Sequence of protein 1:
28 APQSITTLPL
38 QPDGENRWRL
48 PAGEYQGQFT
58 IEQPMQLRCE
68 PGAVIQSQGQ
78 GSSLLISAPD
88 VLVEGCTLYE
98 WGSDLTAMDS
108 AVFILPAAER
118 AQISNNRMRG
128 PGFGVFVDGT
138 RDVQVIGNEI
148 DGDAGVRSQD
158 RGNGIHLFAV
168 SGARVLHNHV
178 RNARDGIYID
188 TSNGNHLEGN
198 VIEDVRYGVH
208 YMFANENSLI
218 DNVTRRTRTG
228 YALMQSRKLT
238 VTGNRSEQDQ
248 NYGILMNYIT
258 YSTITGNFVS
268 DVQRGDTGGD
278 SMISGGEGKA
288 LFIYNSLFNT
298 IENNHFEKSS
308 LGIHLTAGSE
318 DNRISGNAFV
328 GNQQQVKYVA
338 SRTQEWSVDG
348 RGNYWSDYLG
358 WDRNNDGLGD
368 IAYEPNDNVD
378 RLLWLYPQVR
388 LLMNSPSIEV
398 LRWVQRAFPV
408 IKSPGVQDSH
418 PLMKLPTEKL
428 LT

The following describes two proteins that form a bound complex.

Sequence of protein 2:
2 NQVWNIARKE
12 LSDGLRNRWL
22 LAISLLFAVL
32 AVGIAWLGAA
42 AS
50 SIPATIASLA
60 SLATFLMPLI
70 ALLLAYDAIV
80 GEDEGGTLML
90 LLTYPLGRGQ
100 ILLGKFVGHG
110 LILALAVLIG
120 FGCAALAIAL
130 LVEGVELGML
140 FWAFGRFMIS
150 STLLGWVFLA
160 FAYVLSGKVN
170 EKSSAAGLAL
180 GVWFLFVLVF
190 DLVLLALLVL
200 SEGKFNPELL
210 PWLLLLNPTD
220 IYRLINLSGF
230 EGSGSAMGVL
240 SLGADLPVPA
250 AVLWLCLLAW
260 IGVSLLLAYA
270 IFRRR

Interface contacts:
Residue A404 in protein 1 interacts with residue S57 in protein 2 (closest heavy-atom distance 4.1 Å).
Residue R360 in protein 1 interacts with residue G202 in protein 2 (closest heavy-atom distance 3.7 Å).
Residue V407 in protein 1 interacts with residue L38 in protein 2 (closest heavy-atom distance 4.2 Å).
Residue W358 in protein 1 is in contact with residue V198 in protein 2 (closest heavy-atom distance 4.7 Å).
Residue A404 in protein 1 interacts with residue A56 in protein 2 (closest heavy-atom distance 3.7 Å).
Residue V407 in protein 1 is in contact with residue I35 in protein 2 (closest heavy-atom distance 4.0 Å).
Residue V407 in protein 1 contacts residue G39 in protein 2 (closest heavy-atom distance 4.1 Å).
Residue I408 in protein 1 is in contact with residue L38 in protein 2 (closest heavy-atom distance 3.7 Å).
Residue F405 in protein 1 contacts residue F64 in protein 2 (closest heavy-atom distance 3.5 Å).
Residue I368 in protein 1 contacts residue S240 in protein 2 (closest heavy-atom distance 3.4 Å).
Residue D359 in protein 1 is in contact with residue G202 in protein 2 (closest heavy-atom distance 3.1 Å).
Residue R360 in protein 1 contacts residue N205 in protein 2 (closest heavy-atom distance 3.4 Å).
Residue Q414 in protein 1 is in contact with residue S232 in protein 2 (closest heavy-atom distance 4.5 Å).
Residue V407 in protein 1 contacts residue A53 in protein 2 (closest heavy-atom distance 3.5 Å).
Residue W358 in protein 1 contacts residue L241 in protein 2 (closest heavy-atom distance 3.6 Å).
Residue W358 in protein 1 interacts with residue L197 in protein 2 (closest heavy-atom distance 3.5 Å).
Residue A369 in protein 1 is in contact with residue G233 in protein 2 (closest heavy-atom distance 4.4 Å).
Residue W358 in protein 1 interacts with residue G237 in protein 2 (closest heavy-atom distance 3.3 Å).
Residue K421 in protein 1 contacts residue E201 in protein 2 (closest heavy-atom distance 3.2 Å).
Residue R360 in protein 1 is in contact with residue L197 in protein 2 (closest heavy-atom distance 4.5 Å).
Residue V407 in protein 1 contacts residue S57 in protein 2 (closest heavy-atom distance 3.4 Å).
Residue R360 in protein 1 contacts residue L209 in protein 2 (closest heavy-atom distance 3.9 Å).
Residue L356 in protein 1 contacts residue L194 in protein 2 (closest heavy-atom distance 4.7 Å).
Residue R360 in protein 1 interacts with residue P206 in protein 2 (closest heavy-atom distance 2.6 Å).
Residue W358 in protein 1 contacts residue S240 in protein 2 (closest heavy-atom distance 3.4 Å).
Residue L356 in protein 1 interacts with residue V198 in protein 2 (closest heavy-atom distance 3.6 Å).
Residue P406 in protein 1 is in contact with residue A53 in protein 2 (closest heavy-atom distance 3.9 Å).
Residue M420 in protein 1 is in contact with residue E201 in protein 2 (closest heavy-atom distance 3.7 Å).
Residue F405 in protein 1 is in contact with residue S60 in protein 2 (closest heavy-atom distance 4.1 Å).
Residue I368 in protein 1 contacts residue G237 in protein 2 (closest heavy-atom distance 3.5 Å).
Residue W358 in protein 1 is in contact with residue E201 in protein 2 (closest heavy-atom distance 4.0 Å).
Residue N362 in protein 1 interacts with residue K203 in protein 2 (closest heavy-atom distance 3.4 Å).
Residue W400 in protein 1 interacts with residue L187 in protein 2 (closest heavy-atom distance 4.5 Å).
Residue I368 in protein 1 contacts residue G233 in protein 2 (closest heavy-atom distance 3.6 Å).
Residue W358 in protein 1 is in contact with residue V238 in protein 2 (closest heavy-atom distance 4.1 Å).
Residue I368 in protein 1 interacts with residue S234 in protein 2 (closest heavy-atom distance 4.7 Å).
Residue R360 in protein 1 contacts residue D244 in protein 2 (closest heavy-atom distance 2.7 Å).
Residue A404 in protein 1 contacts residue F64 in protein 2 (closest heavy-atom distance 3.7 Å).
Residue F405 in protein 1 contacts residue L61 in protein 2 (closest heavy-atom distance 3.6 Å).
Residue P406 in protein 1 contacts residue A235 in protein 2 (closest heavy-atom distance 4.1 Å).
Residue P406 in protein 1 interacts with residue S57 in protein 2 (closest heavy-atom distance 3.8 Å).
Residue G357 in protein 1 interacts with residue V198 in protein 2 (closest heavy-atom distance 4.4 Å).
Residue A369 in protein 1 interacts with residue S234 in protein 2 (closest heavy-atom distance 3.5 Å).
Residue G357 in protein 1 contacts residue L197 in protein 2 (closest heavy-atom distance 4.5 Å).
Residue V407 in protein 1 contacts residue T54 in protein 2 (closest heavy-atom distance 3.8 Å).
Residue R360 in protein 1 interacts with residue E207 in protein 2 (closest heavy-atom distance 4.0 Å).
Residue W400 in protein 1 contacts residue F64 in protein 2 (closest heavy-atom distance 3.5 Å).
Residue R360 in protein 1 contacts residue P210 in protein 2 (closest heavy-atom distance 3.4 Å).
Residue E371 in protein 1 interacts with residue S234 in protein 2 (closest heavy-atom distance 2.5 Å).
Residue W358 in protein 1 is in contact with residue L194 in protein 2 (closest heavy-atom distance 3.7 Å).
Residue F405 in protein 1 is in contact with residue I35 in protein 2 (closest heavy-atom distance 3.6 Å).
Residue R360 in protein 1 interacts with residue L241 in protein 2 (closest heavy-atom distance 3.8 Å).
Residue K409 in protein 1 contacts residue S234 in protein 2 (closest heavy-atom distance 4.2 Å).
Residue D359 in protein 1 interacts with residue K203 in protein 2 (closest heavy-atom distance 4.4 Å).
Residue F405 in protein 1 contacts residue S57 in protein 2 (closest heavy-atom distance 3.3 Å).
Residue G357 in protein 1 is in contact with residue E201 in protein 2 (closest heavy-atom distance 4.6 Å).
Residue W358 in protein 1 interacts with residue G202 in protein 2 (closest heavy-atom distance 3.6 Å).
Residue P406 in protein 1 interacts with residue A56 in protein 2 (closest heavy-atom distance 4.3 Å).
Residue A404 in protein 1 contacts residue S60 in protein 2 (closest heavy-atom distance 3.3 Å).
Residue D359 in protein 1 is in contact with residue E201 in protein 2 (closest heavy-atom distance 3.2 Å).